Residue-level contacts at the interface:
Residue A407 in the second protein interacts with residue V3 in the first protein (closest heavy-atom distance 5.0 Å).
Residue S400 in the second protein contacts residue V10 in the first protein (closest heavy-atom distance 3.9 Å).
Residue L348 in the second protein interacts with residue S16 in the first protein (closest heavy-atom distance 3.5 Å).
Residue K716 in the second protein contacts residue F18 in the first protein (closest heavy-atom distance 4.7 Å).
Residue M711 in the second protein is in contact with residue D7 in the first protein (closest heavy-atom distance 3.0 Å).
Residue D586 in the second protein is in contact with residue Q19 in the first protein (closest heavy-atom distance 5.0 Å).
Residue L347 in the second protein is in contact with residue T12 in the first protein (closest heavy-atom distance 4.2 Å).
Residue A407 in the second protein is in contact with residue I6 in the first protein (closest heavy-atom distance 4.2 Å).
Residue Q712 in the second protein interacts with residue E9 in the first protein (closest heavy-atom distance 4.0 Å).
Residue L715 in the second protein contacts residue L15 in the first protein (closest heavy-atom distance 4.5 Å).
Residue L719 in the second protein interacts with residue L20 in the first protein (closest heavy-atom distance 3.7 Å).
Residue K341 in the second protein is in contact with residue L20 in the first protein (closest heavy-atom distance 3.6 Å).
Residue M711 in the second protein is in contact with residue E9 in the first protein (closest heavy-atom distance 4.4 Å).
Residue L714 in the second protein is in contact with residue I6 in the first protein (closest heavy-atom distance 3.9 Å).
Residue Q712 in the second protein contacts residue D11 in the first protein (closest heavy-atom distance 2.8 Å).
Residue Q712 in the second protein interacts with residue D14 in the first protein (closest heavy-atom distance 3.3 Å).
Residue L347 in the second protein interacts with residue L15 in the first protein (closest heavy-atom distance 4.2 Å).
Residue V396 in the second protein interacts with residue T12 in the first protein (closest heavy-atom distance 3.8 Å).
Residue T345 in the second protein contacts residue L20 in the first protein (closest heavy-atom distance 3.6 Å).
Residue Q712 in the second protein is in contact with residue V10 in the first protein (closest heavy-atom distance 3.5 Å).
Residue T720 in the second protein contacts residue F18 in the first protein (closest heavy-atom distance 4.1 Å).
Residue K708 in the second protein is in contact with residue D7 in the first protein (closest heavy-atom distance 4.0 Å).
Residue K708 in the second protein interacts with residue Q5 in the first protein (closest heavy-atom distance 3.2 Å).
Residue A407 in the second protein interacts with residue G4 in the first protein (closest heavy-atom distance 3.8 Å).
Residue L715 in the second protein interacts with residue V10 in the first protein (closest heavy-atom distance 3.8 Å).
Residue G350 in the second protein interacts with residue T12 in the first protein (closest heavy-atom distance 3.8 Å).
Residue V709 in the second protein is in contact with residue I6 in the first protein (closest heavy-atom distance 3.1 Å).
Residue Q404 in the second protein contacts residue I6 in the first protein (closest heavy-atom distance 3.6 Å).
Residue Y722 in the second protein contacts residue L20 in the first protein (closest heavy-atom distance 3.7 Å).
Residue L348 in the second protein interacts with residue T12 in the first protein (closest heavy-atom distance 3.5 Å).
Residue M711 in the second protein interacts with residue I6 in the first protein (closest heavy-atom distance 4.6 Å).
Residue L719 in the second protein is in contact with residue L15 in the first protein (closest heavy-atom distance 4.4 Å).
Residue K708 in the second protein interacts with residue I6 in the first protein (closest heavy-atom distance 4.1 Å).
Residue V396 in the second protein contacts residue V10 in the first protein (closest heavy-atom distance 3.6 Å).
Residue D586 in the second protein is in contact with residue L20 in the first protein (closest heavy-atom distance 4.7 Å).
Residue K723 in the second protein is in contact with residue Q19 in the first protein (closest heavy-atom distance 2.4 Å).
Residue M711 in the second protein contacts residue S8 in the first protein (closest heavy-atom distance 4.0 Å).
Residue L348 in the second protein interacts with residue L20 in the first protein (closest heavy-atom distance 3.6 Å).
Residue Q404 in the second protein contacts residue S8 in the first protein (closest heavy-atom distance 3.9 Å).
Residue K723 in the second protein contacts residue F18 in the first protein (closest heavy-atom distance 3.6 Å).
Residue L348 in the second protein is in contact with residue L15 in the first protein (closest heavy-atom distance 4.0 Å).
Residue K723 in the second protein is in contact with residue L20 in the first protein (closest heavy-atom distance 3.8 Å).
Residue V709 in the second protein is in contact with residue D7 in the first protein (closest heavy-atom distance 3.1 Å).
Residue Y344 in the second protein is in contact with residue L20 in the first protein (closest heavy-atom distance 3.9 Å).
Residue P710 in the second protein interacts with residue D7 in the first protein (closest heavy-atom distance 3.8 Å).
Residue M711 in the second protein interacts with residue V10 in the first protein (closest heavy-atom distance 4.1 Å).
Residue T734 in the second protein interacts with residue G4 in the first protein (closest heavy-atom distance 4.2 Å).
Residue K349 in the second protein contacts residue T12 in the first protein (closest heavy-atom distance 4.4 Å).
Residue Q712 in the second protein interacts with residue L15 in the first protein (closest heavy-atom distance 3.3 Å).
Residue V709 in the second protein interacts with residue Q5 in the first protein (closest heavy-atom distance 3.1 Å).
Residue T734 in the second protein interacts with residue V3 in the first protein (closest heavy-atom distance 4.5 Å).
Residue G707 in the second protein contacts residue Q5 in the first protein (closest heavy-atom distance 3.9 Å).
Residue K584 in the second protein is in contact with residue L20 in the first protein (closest heavy-atom distance 2.7 Å).
Residue S408 in the second protein interacts with residue G4 in the first protein (closest heavy-atom distance 4.1 Å).
Residue L348 in the second protein is in contact with residue F18 in the first protein (closest heavy-atom distance 4.0 Å).
Residue S408 in the second protein contacts residue V3 in the first protein (closest heavy-atom distance 3.4 Å).
Residue L719 in the second protein is in contact with residue F18 in the first protein (closest heavy-atom distance 3.8 Å).

Sequence of the first protein:
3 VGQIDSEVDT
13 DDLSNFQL

The following describes two proteins that form a bound complex.

Sequence of the second protein:
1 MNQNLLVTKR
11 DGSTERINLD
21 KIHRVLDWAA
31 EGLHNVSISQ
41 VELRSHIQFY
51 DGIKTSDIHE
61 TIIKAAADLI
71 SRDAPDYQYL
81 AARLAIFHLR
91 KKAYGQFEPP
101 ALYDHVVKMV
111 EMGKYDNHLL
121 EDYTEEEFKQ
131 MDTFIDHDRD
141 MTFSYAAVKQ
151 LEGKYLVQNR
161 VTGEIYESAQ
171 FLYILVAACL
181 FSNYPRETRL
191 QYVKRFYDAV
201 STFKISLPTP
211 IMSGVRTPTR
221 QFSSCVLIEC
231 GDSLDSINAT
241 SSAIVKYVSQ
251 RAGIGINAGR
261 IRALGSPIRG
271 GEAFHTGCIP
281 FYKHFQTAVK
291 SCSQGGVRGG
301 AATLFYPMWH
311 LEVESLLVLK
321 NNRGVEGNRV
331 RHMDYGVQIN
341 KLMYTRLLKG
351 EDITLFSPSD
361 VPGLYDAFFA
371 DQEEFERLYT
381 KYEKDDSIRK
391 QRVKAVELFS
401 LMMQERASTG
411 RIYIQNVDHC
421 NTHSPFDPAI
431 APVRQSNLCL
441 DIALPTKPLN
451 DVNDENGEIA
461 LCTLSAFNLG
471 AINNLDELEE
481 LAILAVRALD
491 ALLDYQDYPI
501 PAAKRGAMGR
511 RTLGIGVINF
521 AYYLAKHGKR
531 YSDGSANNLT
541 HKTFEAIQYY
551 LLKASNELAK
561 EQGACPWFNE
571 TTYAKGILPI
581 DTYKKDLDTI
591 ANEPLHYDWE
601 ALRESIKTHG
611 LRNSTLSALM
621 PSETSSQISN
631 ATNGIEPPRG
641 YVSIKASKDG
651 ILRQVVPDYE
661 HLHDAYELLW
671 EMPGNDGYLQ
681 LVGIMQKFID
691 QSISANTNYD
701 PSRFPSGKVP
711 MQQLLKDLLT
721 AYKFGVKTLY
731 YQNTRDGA